Interface contacts:
Residue Q315 in chain B interacts with residue K6 in chain A (closest heavy-atom distance 4.2 Å).
Residue Y290 in chain B interacts with residue K2 in chain A (closest heavy-atom distance 3.6 Å).
Residue Q315 in chain B interacts with residue G5 in chain A (closest heavy-atom distance 3.0 Å).
Residue S382 in chain B contacts residue S41 in chain A (closest heavy-atom distance 4.0 Å).
Residue E408 in chain B contacts residue E47 in chain A (closest heavy-atom distance 3.2 Å).
Residue E408 in chain B interacts with residue L43 in chain A (closest heavy-atom distance 3.9 Å).
Residue I257 in chain B is in contact with residue K6 in chain A (closest heavy-atom distance 3.7 Å).
Residue P353 in chain B is in contact with residue K6 in chain A (closest heavy-atom distance 4.5 Å).
Residue S314 in chain B is in contact with residue L4 in chain A (closest heavy-atom distance 4.0 Å).
Residue L389 in chain B interacts with residue G42 in chain A (closest heavy-atom distance 3.8 Å).
Residue A259 in chain B is in contact with residue G8 in chain A (closest heavy-atom distance 2.7 Å).
Residue S382 in chain B contacts residue L43 in chain A (closest heavy-atom distance 4.3 Å).
Residue W270 in chain B is in contact with residue L4 in chain A (closest heavy-atom distance 3.9 Å).
Residue D138 in chain B interacts with residue R11 in chain A (closest heavy-atom distance 3.0 Å).
Residue K312 in chain B contacts residue G3 in chain A (closest heavy-atom distance 2.9 Å).
Residue E140 in chain B is in contact with residue R11 in chain A (closest heavy-atom distance 3.0 Å).
Residue I263 in chain B is in contact with residue G5 in chain A (closest heavy-atom distance 4.0 Å).
Residue D352 in chain B interacts with residue K6 in chain A (closest heavy-atom distance 3.4 Å).
Residue N261 in chain B contacts residue L4 in chain A (closest heavy-atom distance 3.3 Å).
Residue S314 in chain B contacts residue G5 in chain A (closest heavy-atom distance 3.0 Å).
Residue L384 in chain B is in contact with residue L43 in chain A (closest heavy-atom distance 4.5 Å).
Residue S314 in chain B contacts residue G3 in chain A (closest heavy-atom distance 4.5 Å).
Residue E258 in chain B is in contact with residue H12 in chain A (closest heavy-atom distance 3.8 Å).
Residue A259 in chain B contacts residue G7 in chain A (closest heavy-atom distance 3.6 Å).
Residue N404 in chain B is in contact with residue E46 in chain A (closest heavy-atom distance 4.2 Å).
Residue E351 in chain B interacts with residue G7 in chain A (closest heavy-atom distance 3.8 Å).
Residue A259 in chain B interacts with residue G5 in chain A (closest heavy-atom distance 4.1 Å).
Residue E400 in chain B is in contact with residue K25 in chain A (closest heavy-atom distance 4.1 Å).
Residue Y133 in chain B contacts residue K10 in chain A (closest heavy-atom distance 3.9 Å).
Residue A259 in chain B interacts with residue K10 in chain A (closest heavy-atom distance 4.1 Å).
Residue W270 in chain B contacts residue G3 in chain A (closest heavy-atom distance 3.5 Å).
Residue Y292 in chain B interacts with residue K2 in chain A (closest heavy-atom distance 3.2 Å).
Residue E351 in chain B contacts residue K6 in chain A (closest heavy-atom distance 2.8 Å).
Residue L384 in chain B interacts with residue S41 in chain A (closest heavy-atom distance 4.5 Å).
Residue A259 in chain B contacts residue K6 in chain A (closest heavy-atom distance 3.5 Å).
Residue N261 in chain B contacts residue G5 in chain A (closest heavy-atom distance 2.6 Å).
Residue E408 in chain B interacts with residue E46 in chain A (closest heavy-atom distance 3.2 Å).
Residue Y292 in chain B interacts with residue L4 in chain A (closest heavy-atom distance 4.4 Å).
Residue E351 in chain B contacts residue G5 in chain A (closest heavy-atom distance 3.1 Å).
Residue Y133 in chain B contacts residue R11 in chain A (closest heavy-atom distance 3.4 Å).
Residue Y290 in chain B contacts residue G3 in chain A (closest heavy-atom distance 3.7 Å).
Residue N261 in chain B is in contact with residue G7 in chain A (closest heavy-atom distance 2.8 Å).
Residue Y292 in chain B contacts residue G3 in chain A (closest heavy-atom distance 3.3 Å).
Residue K312 in chain B contacts residue L4 in chain A (closest heavy-atom distance 3.8 Å).
Residue D386 in chain B contacts residue G42 in chain A (closest heavy-atom distance 3.9 Å).
Residue Y133 in chain B contacts residue A9 in chain A (closest heavy-atom distance 2.7 Å).
Residue A259 in chain B contacts residue A9 in chain A (closest heavy-atom distance 4.1 Å).
Residue E258 in chain B is in contact with residue K6 in chain A (closest heavy-atom distance 4.4 Å).
Residue S314 in chain B contacts residue K6 in chain A (closest heavy-atom distance 2.6 Å).
Residue W270 in chain B is in contact with residue G5 in chain A (closest heavy-atom distance 4.2 Å).
Residue A260 in chain B contacts residue G5 in chain A (closest heavy-atom distance 3.2 Å).
Residue N261 in chain B is in contact with residue K6 in chain A (closest heavy-atom distance 3.6 Å).
Residue N261 in chain B interacts with residue G8 in chain A (closest heavy-atom distance 3.6 Å).
Residue E258 in chain B contacts residue K10 in chain A (closest heavy-atom distance 3.0 Å).
Residue A260 in chain B contacts residue K6 in chain A (closest heavy-atom distance 4.1 Å).
Residue E258 in chain B interacts with residue R11 in chain A (closest heavy-atom distance 3.2 Å).
Residue I263 in chain B interacts with residue L4 in chain A (closest heavy-atom distance 4.4 Å).
Residue R401 in chain B contacts residue Q21 in chain A (closest heavy-atom distance 3.5 Å).
Residue L389 in chain B is in contact with residue L43 in chain A (closest heavy-atom distance 3.8 Å).
Residue E351 in chain B contacts residue L4 in chain A (closest heavy-atom distance 3.1 Å).

Sequence of chain B:
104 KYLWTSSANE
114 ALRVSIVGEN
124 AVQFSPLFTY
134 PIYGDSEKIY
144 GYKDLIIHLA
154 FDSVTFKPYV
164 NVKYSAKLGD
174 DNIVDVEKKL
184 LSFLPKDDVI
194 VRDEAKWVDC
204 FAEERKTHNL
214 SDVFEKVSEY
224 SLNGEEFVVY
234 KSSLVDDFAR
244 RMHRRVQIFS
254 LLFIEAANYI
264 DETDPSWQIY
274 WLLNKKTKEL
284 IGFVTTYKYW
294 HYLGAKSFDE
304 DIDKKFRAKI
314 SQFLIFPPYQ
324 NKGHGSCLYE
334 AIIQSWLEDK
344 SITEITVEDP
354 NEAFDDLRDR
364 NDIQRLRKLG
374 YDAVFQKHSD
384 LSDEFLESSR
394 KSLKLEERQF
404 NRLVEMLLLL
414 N

The following describes two proteins that form a bound complex.

Sequence of chain A:
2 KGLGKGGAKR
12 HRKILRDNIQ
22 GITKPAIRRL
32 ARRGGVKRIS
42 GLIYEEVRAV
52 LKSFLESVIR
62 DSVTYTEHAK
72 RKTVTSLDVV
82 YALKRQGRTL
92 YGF